This data describes a binding interaction between two proteins.

Sequence of the first protein:
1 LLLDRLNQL

Residue-level contacts at the interface:
Residue W147 in the second protein contacts residue N7 in the first protein (closest heavy-atom distance 3.5 Å).
Residue T73 in the second protein interacts with residue L6 in the first protein (closest heavy-atom distance 4.0 Å).
Residue W147 in the second protein is in contact with residue L9 in the first protein (closest heavy-atom distance 3.6 Å).
Residue K66 in the second protein is in contact with residue L3 in the first protein (closest heavy-atom distance 3.3 Å).
Residue A150 in the second protein interacts with residue N7 in the first protein (closest heavy-atom distance 4.2 Å).
Residue Y7 in the second protein contacts residue L1 in the first protein (closest heavy-atom distance 2.9 Å).
Residue T143 in the second protein interacts with residue L9 in the first protein (closest heavy-atom distance 2.8 Å).
Residue H70 in the second protein contacts residue L3 in the first protein (closest heavy-atom distance 3.2 Å).
Residue K66 in the second protein is in contact with residue L1 in the first protein (closest heavy-atom distance 3.5 Å).
Residue T163 in the second protein interacts with residue L1 in the first protein (closest heavy-atom distance 3.6 Å).
Residue Y123 in the second protein interacts with residue L9 in the first protein (closest heavy-atom distance 3.8 Å).
Residue M5 in the second protein contacts residue L1 in the first protein (closest heavy-atom distance 3.7 Å).
Residue Y99 in the second protein is in contact with residue L2 in the first protein (closest heavy-atom distance 3.3 Å).
Residue K146 in the second protein contacts residue L9 in the first protein (closest heavy-atom distance 3.4 Å).
Residue Q155 in the second protein interacts with residue R5 in the first protein (closest heavy-atom distance 4.2 Å).
Residue Y7 in the second protein is in contact with residue L2 in the first protein (closest heavy-atom distance 3.6 Å).
Residue K66 in the second protein interacts with residue D4 in the first protein (closest heavy-atom distance 3.6 Å).
Residue E63 in the second protein contacts residue L1 in the first protein (closest heavy-atom distance 3.3 Å).
Residue T80 in the second protein is in contact with residue L9 in the first protein (closest heavy-atom distance 3.9 Å).
Residue Y99 in the second protein interacts with residue L3 in the first protein (closest heavy-atom distance 3.0 Å).
Residue V152 in the second protein contacts residue N7 in the first protein (closest heavy-atom distance 3.4 Å).
Residue V76 in the second protein interacts with residue Q8 in the first protein (closest heavy-atom distance 3.7 Å).
Residue D77 in the second protein interacts with residue Q8 in the first protein (closest heavy-atom distance 3.6 Å).
Residue T80 in the second protein is in contact with residue Q8 in the first protein (closest heavy-atom distance 4.4 Å).
Residue Q155 in the second protein is in contact with residue N7 in the first protein (closest heavy-atom distance 3.9 Å).
Residue V67 in the second protein interacts with residue L2 in the first protein (closest heavy-atom distance 3.8 Å).
Residue K146 in the second protein interacts with residue Q8 in the first protein (closest heavy-atom distance 3.1 Å).
Residue W147 in the second protein contacts residue Q8 in the first protein (closest heavy-atom distance 2.9 Å).
Residue H70 in the second protein interacts with residue L2 in the first protein (closest heavy-atom distance 4.1 Å).
Residue Y116 in the second protein is in contact with residue L9 in the first protein (closest heavy-atom distance 3.6 Å).
Residue H70 in the second protein contacts residue L6 in the first protein (closest heavy-atom distance 3.6 Å).
Residue H70 in the second protein contacts residue D4 in the first protein (closest heavy-atom distance 3.7 Å).
Residue T73 in the second protein contacts residue N7 in the first protein (closest heavy-atom distance 4.3 Å).
Residue Q155 in the second protein contacts residue L3 in the first protein (closest heavy-atom distance 4.9 Å).
Residue F33 in the second protein is in contact with residue L1 in the first protein (closest heavy-atom distance 4.9 Å).
Residue E63 in the second protein interacts with residue L2 in the first protein (closest heavy-atom distance 2.9 Å).
Residue L81 in the second protein contacts residue L9 in the first protein (closest heavy-atom distance 3.5 Å).
Residue D77 in the second protein contacts residue L9 in the first protein (closest heavy-atom distance 2.9 Å).
Residue Y84 in the second protein contacts residue L9 in the first protein (closest heavy-atom distance 3.2 Å).
Residue W167 in the second protein contacts residue L1 in the first protein (closest heavy-atom distance 3.6 Å).
Residue K66 in the second protein is in contact with residue L2 in the first protein (closest heavy-atom distance 2.9 Å).
Residue H114 in the second protein interacts with residue L3 in the first protein (closest heavy-atom distance 4.4 Å).
Residue R97 in the second protein interacts with residue L6 in the first protein (closest heavy-atom distance 3.8 Å).
Residue M45 in the second protein interacts with residue L2 in the first protein (closest heavy-atom distance 3.5 Å).
Residue Y159 in the second protein interacts with residue L2 in the first protein (closest heavy-atom distance 3.8 Å).
Residue I124 in the second protein interacts with residue L9 in the first protein (closest heavy-atom distance 4.5 Å).
Residue L156 in the second protein contacts residue L3 in the first protein (closest heavy-atom distance 3.5 Å).
Residue Y59 in the second protein interacts with residue L1 in the first protein (closest heavy-atom distance 3.7 Å).
Residue Y159 in the second protein contacts residue L1 in the first protein (closest heavy-atom distance 2.6 Å).
Residue Y171 in the second protein interacts with residue L1 in the first protein (closest heavy-atom distance 2.8 Å).
Residue F9 in the second protein contacts residue L2 in the first protein (closest heavy-atom distance 3.5 Å).
Residue T73 in the second protein contacts residue Q8 in the first protein (closest heavy-atom distance 4.3 Å).
Residue R97 in the second protein interacts with residue N7 in the first protein (closest heavy-atom distance 4.8 Å).
Residue Y99 in the second protein interacts with residue L6 in the first protein (closest heavy-atom distance 4.9 Å).
Residue R65 in the second protein is in contact with residue D4 in the first protein (closest heavy-atom distance 3.0 Å).
Residue Y159 in the second protein contacts residue L3 in the first protein (closest heavy-atom distance 3.5 Å).

Sequence of the second protein:
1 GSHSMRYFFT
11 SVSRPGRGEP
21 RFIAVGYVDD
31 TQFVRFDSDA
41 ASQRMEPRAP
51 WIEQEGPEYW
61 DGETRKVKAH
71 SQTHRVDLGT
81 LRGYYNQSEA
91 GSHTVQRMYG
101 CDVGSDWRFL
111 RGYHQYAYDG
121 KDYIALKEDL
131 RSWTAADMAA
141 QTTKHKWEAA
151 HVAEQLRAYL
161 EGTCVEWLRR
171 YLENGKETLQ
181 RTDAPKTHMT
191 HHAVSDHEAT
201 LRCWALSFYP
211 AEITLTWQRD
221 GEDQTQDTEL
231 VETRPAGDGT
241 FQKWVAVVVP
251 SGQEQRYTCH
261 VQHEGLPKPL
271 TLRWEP